These two protein chains interact to form a complex.

Sequence of protein 2:
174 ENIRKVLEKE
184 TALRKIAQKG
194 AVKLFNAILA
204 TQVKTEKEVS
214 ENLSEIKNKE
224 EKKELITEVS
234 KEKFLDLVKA

Contacts between the two chains:
Residue Y206 in protein 1 is in contact with residue E183 in protein 2 (closest heavy-atom distance 3.8 Å).
Residue I326 in protein 1 is in contact with residue V195 in protein 2 (closest heavy-atom distance 3.7 Å).
Residue R204 in protein 1 contacts residue L186 in protein 2 (closest heavy-atom distance 3.8 Å).
Residue A325 in protein 1 is in contact with residue V195 in protein 2 (closest heavy-atom distance 5.0 Å).
Residue I326 in protein 1 interacts with residue A194 in protein 2 (closest heavy-atom distance 4.8 Å).
Residue V142 in protein 1 contacts residue A190 in protein 2 (closest heavy-atom distance 4.9 Å).
Residue Y206 in protein 1 interacts with residue A190 in protein 2 (closest heavy-atom distance 4.2 Å).
Residue R204 in protein 1 contacts residue E183 in protein 2 (closest heavy-atom distance 4.7 Å).
Residue F123 in protein 1 contacts residue I176 in protein 2 (closest heavy-atom distance 4.2 Å).
Residue L141 in protein 1 is in contact with residue L197 in protein 2 (closest heavy-atom distance 4.3 Å).
Residue I326 in protein 1 contacts residue F198 in protein 2 (closest heavy-atom distance 4.4 Å).
Residue L183 in protein 1 interacts with residue L197 in protein 2 (closest heavy-atom distance 5.0 Å).
Residue N144 in protein 1 interacts with residue I189 in protein 2 (closest heavy-atom distance 3.4 Å).
Residue K324 in protein 1 interacts with residue V195 in protein 2 (closest heavy-atom distance 3.3 Å).
Residue L328 in protein 1 is in contact with residue Q191 in protein 2 (closest heavy-atom distance 3.6 Å).
Residue L328 in protein 1 interacts with residue R187 in protein 2 (closest heavy-atom distance 3.3 Å).
Residue F123 in protein 1 interacts with residue L180 in protein 2 (closest heavy-atom distance 3.7 Å).
Residue N193 in protein 1 contacts residue L186 in protein 2 (closest heavy-atom distance 3.5 Å).
Residue K324 in protein 1 is in contact with residue N199 in protein 2 (closest heavy-atom distance 3.1 Å).
Residue P178 in protein 1 contacts residue I201 in protein 2 (closest heavy-atom distance 3.5 Å).
Residue T181 in protein 1 is in contact with residue I201 in protein 2 (closest heavy-atom distance 4.1 Å).
Residue T181 in protein 1 interacts with residue Q205 in protein 2 (closest heavy-atom distance 2.4 Å).
Residue N144 in protein 1 contacts residue L186 in protein 2 (closest heavy-atom distance 4.9 Å).
Residue V189 in protein 1 interacts with residue A194 in protein 2 (closest heavy-atom distance 4.7 Å).
Residue P178 in protein 1 contacts residue L238 in protein 2 (closest heavy-atom distance 3.7 Å).
Residue L183 in protein 1 is in contact with residue I201 in protein 2 (closest heavy-atom distance 3.8 Å).
Residue R180 in protein 1 contacts residue E231 in protein 2 (closest heavy-atom distance 3.6 Å).
Residue L328 in protein 1 is in contact with residue A190 in protein 2 (closest heavy-atom distance 3.8 Å).
Residue K324 in protein 1 contacts residue F198 in protein 2 (closest heavy-atom distance 3.6 Å).
Residue M191 in protein 1 is in contact with residue R187 in protein 2 (closest heavy-atom distance 4.8 Å).
Residue L183 in protein 1 contacts residue L202 in protein 2 (closest heavy-atom distance 3.7 Å).
Residue M191 in protein 1 interacts with residue I189 in protein 2 (closest heavy-atom distance 4.2 Å).
Residue M191 in protein 1 interacts with residue L186 in protein 2 (closest heavy-atom distance 3.2 Å).
Residue M191 in protein 1 interacts with residue A190 in protein 2 (closest heavy-atom distance 3.6 Å).
Residue L183 in protein 1 contacts residue F198 in protein 2 (closest heavy-atom distance 3.3 Å).
Residue R180 in protein 1 interacts with residue Q205 in protein 2 (closest heavy-atom distance 4.1 Å).
Residue Y206 in protein 1 is in contact with residue L186 in protein 2 (closest heavy-atom distance 3.7 Å).
Residue Y206 in protein 1 contacts residue R187 in protein 2 (closest heavy-atom distance 3.5 Å).
Residue R334 in protein 1 contacts residue E183 in protein 2 (closest heavy-atom distance 2.0 Å).
Residue I326 in protein 1 contacts residue Q191 in protein 2 (closest heavy-atom distance 2.5 Å).
Residue A179 in protein 1 interacts with residue K234 in protein 2 (closest heavy-atom distance 3.6 Å).
Residue R180 in protein 1 interacts with residue K234 in protein 2 (closest heavy-atom distance 4.8 Å).
Residue P178 in protein 1 interacts with residue Q205 in protein 2 (closest heavy-atom distance 3.2 Å).
Residue A179 in protein 1 interacts with residue Q205 in protein 2 (closest heavy-atom distance 2.8 Å).
Residue K324 in protein 1 is in contact with residue L202 in protein 2 (closest heavy-atom distance 4.6 Å).
Residue K327 in protein 1 is in contact with residue Q191 in protein 2 (closest heavy-atom distance 4.6 Å).
Residue S182 in protein 1 is in contact with residue Q205 in protein 2 (closest heavy-atom distance 4.6 Å).
Residue A179 in protein 1 is in contact with residue T204 in protein 2 (closest heavy-atom distance 4.4 Å).
Residue I186 in protein 1 contacts residue F198 in protein 2 (closest heavy-atom distance 3.8 Å).

Sequence of protein 1:
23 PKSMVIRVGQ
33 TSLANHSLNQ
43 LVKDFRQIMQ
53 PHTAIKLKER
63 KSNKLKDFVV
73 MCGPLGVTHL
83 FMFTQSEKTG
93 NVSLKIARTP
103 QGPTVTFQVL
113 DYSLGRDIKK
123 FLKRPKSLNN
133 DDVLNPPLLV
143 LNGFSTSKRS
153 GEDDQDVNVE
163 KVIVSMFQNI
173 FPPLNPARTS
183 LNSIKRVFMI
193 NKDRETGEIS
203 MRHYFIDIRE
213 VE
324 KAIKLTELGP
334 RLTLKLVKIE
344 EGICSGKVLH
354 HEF